Sequence of chain B:
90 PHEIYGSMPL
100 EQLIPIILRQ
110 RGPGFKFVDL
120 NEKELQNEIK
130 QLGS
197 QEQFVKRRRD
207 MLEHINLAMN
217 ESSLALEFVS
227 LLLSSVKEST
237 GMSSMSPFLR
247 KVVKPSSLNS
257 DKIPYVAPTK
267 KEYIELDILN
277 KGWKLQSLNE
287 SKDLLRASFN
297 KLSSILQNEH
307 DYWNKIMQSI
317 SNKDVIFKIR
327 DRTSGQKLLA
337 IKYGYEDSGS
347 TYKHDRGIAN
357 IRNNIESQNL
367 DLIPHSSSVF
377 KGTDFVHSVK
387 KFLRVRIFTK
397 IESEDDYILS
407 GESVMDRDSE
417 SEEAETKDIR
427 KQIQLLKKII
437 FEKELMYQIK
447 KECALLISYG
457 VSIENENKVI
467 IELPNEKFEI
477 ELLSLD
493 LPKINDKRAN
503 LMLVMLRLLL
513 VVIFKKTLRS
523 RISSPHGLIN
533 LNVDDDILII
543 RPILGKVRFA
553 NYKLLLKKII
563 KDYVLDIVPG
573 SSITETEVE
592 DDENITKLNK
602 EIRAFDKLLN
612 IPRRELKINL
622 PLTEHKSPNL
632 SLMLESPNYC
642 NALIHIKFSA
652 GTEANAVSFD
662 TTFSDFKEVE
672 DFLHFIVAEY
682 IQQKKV

Sequence of chain A:
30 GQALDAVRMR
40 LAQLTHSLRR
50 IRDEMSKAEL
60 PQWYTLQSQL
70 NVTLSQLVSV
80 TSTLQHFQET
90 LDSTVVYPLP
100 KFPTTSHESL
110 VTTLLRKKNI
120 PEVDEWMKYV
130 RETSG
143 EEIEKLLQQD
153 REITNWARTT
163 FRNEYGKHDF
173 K

Contacts between the two chains:
Residue V248 in chain B contacts residue H106 in chain A (closest heavy-atom distance 3.5 Å).
Residue L254 in chain B interacts with residue L33 in chain A (closest heavy-atom distance 3.7 Å).
Residue V248 in chain B contacts residue L109 in chain A (closest heavy-atom distance 3.8 Å).
Residue L222 in chain B is in contact with residue A41 in chain A (closest heavy-atom distance 3.6 Å).
Residue V249 in chain B is in contact with residue F101 in chain A (closest heavy-atom distance 3.5 Å).
Residue I259 in chain B contacts residue V94 in chain A (closest heavy-atom distance 3.9 Å).
Residue V249 in chain B interacts with residue L98 in chain A (closest heavy-atom distance 4.3 Å).
Residue D257 in chain B interacts with residue S92 in chain A (closest heavy-atom distance 2.9 Å).
Residue S253 in chain B contacts residue L98 in chain A (closest heavy-atom distance 3.4 Å).
Residue Q282 in chain B contacts residue R130 in chain A (closest heavy-atom distance 4.2 Å).
Residue L222 in chain B interacts with residue R37 in chain A (closest heavy-atom distance 4.0 Å).
Residue Q282 in chain B is in contact with residue V129 in chain A (closest heavy-atom distance 3.3 Å).
Residue K258 in chain B interacts with residue V94 in chain A (closest heavy-atom distance 3.9 Å).
Residue M215 in chain B interacts with residue L47 in chain A (closest heavy-atom distance 3.5 Å).
Residue K258 in chain B contacts residue S92 in chain A (closest heavy-atom distance 3.3 Å).
Residue M215 in chain B contacts residue R51 in chain A (closest heavy-atom distance 3.5 Å).
Residue V225 in chain B is in contact with residue V36 in chain A (closest heavy-atom distance 4.2 Å).
Residue L229 in chain B is in contact with residue R37 in chain A (closest heavy-atom distance 3.2 Å).
Residue S226 in chain B interacts with residue R37 in chain A (closest heavy-atom distance 3.5 Å).
Residue L222 in chain B interacts with residue T44 in chain A (closest heavy-atom distance 4.1 Å).
Residue I211 in chain B contacts residue M54 in chain A (closest heavy-atom distance 3.5 Å).
Residue E217 in chain B is in contact with residue I119 in chain A (closest heavy-atom distance 4.2 Å).
Residue R204 in chain B is in contact with residue A57 in chain A (closest heavy-atom distance 4.1 Å).
Residue K250 in chain B is in contact with residue K100 in chain A (closest heavy-atom distance 2.8 Å).
Residue Q282 in chain B is in contact with residue W125 in chain A (closest heavy-atom distance 3.2 Å).
Residue E223 in chain B is in contact with residue L113 in chain A (closest heavy-atom distance 4.2 Å).
Residue L229 in chain B is in contact with residue D34 in chain A (closest heavy-atom distance 3.1 Å).
Residue R204 in chain B is in contact with residue S55 in chain A (closest heavy-atom distance 3.5 Å).
Residue N255 in chain B contacts residue Y96 in chain A (closest heavy-atom distance 3.4 Å).
Residue K250 in chain B is in contact with residue L98 in chain A (closest heavy-atom distance 4.0 Å).
Residue V225 in chain B contacts residue L33 in chain A (closest heavy-atom distance 3.5 Å).
Residue M207 in chain B is in contact with residue M54 in chain A (closest heavy-atom distance 4.3 Å).
Residue W279 in chain B is in contact with residue M126 in chain A (closest heavy-atom distance 4.2 Å).
Residue K277 in chain B is in contact with residue L149 in chain A (closest heavy-atom distance 3.2 Å).
Residue S218 in chain B contacts residue L47 in chain A (closest heavy-atom distance 4.3 Å).
Residue R204 in chain B is in contact with residue M54 in chain A (closest heavy-atom distance 3.0 Å).
Residue F200 in chain B is in contact with residue L59 in chain A (closest heavy-atom distance 4.3 Å).
Residue N255 in chain B is in contact with residue V94 in chain A (closest heavy-atom distance 4.3 Å).
Residue N255 in chain B interacts with residue T93 in chain A (closest heavy-atom distance 3.9 Å).
Residue I274 in chain B contacts residue I145 in chain A (closest heavy-atom distance 4.0 Å).
Residue W279 in chain B is in contact with residue R130 in chain A (closest heavy-atom distance 4.2 Å).
Residue G278 in chain B is in contact with residue R130 in chain A (closest heavy-atom distance 3.6 Å).
Residue L275 in chain B contacts residue R130 in chain A (closest heavy-atom distance 4.0 Å).
Residue I259 in chain B contacts residue S92 in chain A (closest heavy-atom distance 2.9 Å).
Residue L220 in chain B is in contact with residue T112 in chain A (closest heavy-atom distance 4.2 Å).
Residue R204 in chain B is in contact with residue K56 in chain A (closest heavy-atom distance 2.5 Å).
Residue D257 in chain B is in contact with residue T93 in chain A (closest heavy-atom distance 3.4 Å).
Residue I259 in chain B contacts residue D91 in chain A (closest heavy-atom distance 3.1 Å).
Residue L220 in chain B is in contact with residue L113 in chain A (closest heavy-atom distance 3.8 Å).
Residue P251 in chain B interacts with residue K100 in chain A (closest heavy-atom distance 4.0 Å).
Residue D257 in chain B contacts residue V94 in chain A (closest heavy-atom distance 3.3 Å).
Residue S252 in chain B interacts with residue K100 in chain A (closest heavy-atom distance 3.4 Å).
Residue L245 in chain B contacts residue L109 in chain A (closest heavy-atom distance 4.3 Å).
Residue L228 in chain B interacts with residue L33 in chain A (closest heavy-atom distance 3.5 Å).
Residue M215 in chain B interacts with residue R48 in chain A (closest heavy-atom distance 3.2 Å).
Residue S253 in chain B contacts residue Y96 in chain A (closest heavy-atom distance 4.1 Å).
Residue V225 in chain B interacts with residue R37 in chain A (closest heavy-atom distance 3.3 Å).
Residue L228 in chain B is in contact with residue G30 in chain A (closest heavy-atom distance 3.4 Å).
Residue S252 in chain B contacts residue L98 in chain A (closest heavy-atom distance 3.2 Å).
Residue V248 in chain B is in contact with residue F101 in chain A (closest heavy-atom distance 3.7 Å).

This data describes a binding interaction between two proteins.